Interface contacts:
Residue A992 in chain B contacts residue G260 in chain A (closest heavy-atom distance 4.2 Å).
Residue A992 in chain B interacts with residue I259 in chain A (closest heavy-atom distance 3.9 Å).

These two protein chains interact to form a complex.

Sequence of chain B:
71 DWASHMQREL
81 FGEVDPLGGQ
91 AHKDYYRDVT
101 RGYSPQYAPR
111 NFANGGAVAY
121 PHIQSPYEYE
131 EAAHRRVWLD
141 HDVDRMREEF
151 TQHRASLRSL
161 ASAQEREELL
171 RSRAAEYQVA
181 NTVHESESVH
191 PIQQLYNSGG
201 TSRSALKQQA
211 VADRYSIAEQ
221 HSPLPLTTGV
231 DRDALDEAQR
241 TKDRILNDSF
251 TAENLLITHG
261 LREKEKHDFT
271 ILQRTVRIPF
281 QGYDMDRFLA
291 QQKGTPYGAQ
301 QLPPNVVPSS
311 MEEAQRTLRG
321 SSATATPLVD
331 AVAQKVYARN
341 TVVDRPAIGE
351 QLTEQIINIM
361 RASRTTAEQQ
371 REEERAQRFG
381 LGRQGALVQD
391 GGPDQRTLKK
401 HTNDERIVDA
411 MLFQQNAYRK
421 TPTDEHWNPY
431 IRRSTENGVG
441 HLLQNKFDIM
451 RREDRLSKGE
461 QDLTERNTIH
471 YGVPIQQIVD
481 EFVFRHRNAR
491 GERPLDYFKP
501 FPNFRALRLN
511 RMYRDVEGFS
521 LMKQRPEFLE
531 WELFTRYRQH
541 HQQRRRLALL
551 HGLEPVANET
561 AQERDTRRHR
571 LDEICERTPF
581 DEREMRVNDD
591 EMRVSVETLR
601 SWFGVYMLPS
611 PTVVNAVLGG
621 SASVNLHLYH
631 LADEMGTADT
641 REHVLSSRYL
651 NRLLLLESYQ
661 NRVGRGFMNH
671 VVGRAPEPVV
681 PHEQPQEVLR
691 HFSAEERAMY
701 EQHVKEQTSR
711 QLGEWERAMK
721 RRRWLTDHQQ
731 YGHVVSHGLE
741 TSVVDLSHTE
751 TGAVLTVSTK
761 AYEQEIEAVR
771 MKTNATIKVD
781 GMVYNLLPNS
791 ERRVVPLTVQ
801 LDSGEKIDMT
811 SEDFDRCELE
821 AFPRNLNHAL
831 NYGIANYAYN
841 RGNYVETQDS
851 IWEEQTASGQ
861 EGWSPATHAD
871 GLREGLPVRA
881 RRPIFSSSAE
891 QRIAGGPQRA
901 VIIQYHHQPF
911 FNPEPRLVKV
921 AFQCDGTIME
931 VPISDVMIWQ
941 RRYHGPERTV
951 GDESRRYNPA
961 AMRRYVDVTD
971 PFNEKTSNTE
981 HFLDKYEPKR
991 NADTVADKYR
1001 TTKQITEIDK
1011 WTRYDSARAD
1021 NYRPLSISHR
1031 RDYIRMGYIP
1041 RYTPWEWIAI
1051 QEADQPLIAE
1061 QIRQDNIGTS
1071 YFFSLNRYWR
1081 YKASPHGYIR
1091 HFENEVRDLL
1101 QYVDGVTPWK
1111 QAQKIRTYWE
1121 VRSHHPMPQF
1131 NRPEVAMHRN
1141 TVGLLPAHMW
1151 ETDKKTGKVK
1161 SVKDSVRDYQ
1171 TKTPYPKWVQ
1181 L

Sequence of chain A:
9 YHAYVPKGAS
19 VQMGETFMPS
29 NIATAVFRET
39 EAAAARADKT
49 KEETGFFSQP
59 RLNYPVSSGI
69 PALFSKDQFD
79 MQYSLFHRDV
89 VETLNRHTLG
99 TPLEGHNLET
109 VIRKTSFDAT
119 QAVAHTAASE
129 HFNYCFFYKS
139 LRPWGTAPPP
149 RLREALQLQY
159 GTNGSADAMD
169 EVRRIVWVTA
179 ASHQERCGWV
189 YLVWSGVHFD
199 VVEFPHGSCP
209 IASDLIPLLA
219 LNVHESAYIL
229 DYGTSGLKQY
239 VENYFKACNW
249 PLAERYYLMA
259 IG